This data describes a binding interaction between two proteins.

Sequence of the second protein:
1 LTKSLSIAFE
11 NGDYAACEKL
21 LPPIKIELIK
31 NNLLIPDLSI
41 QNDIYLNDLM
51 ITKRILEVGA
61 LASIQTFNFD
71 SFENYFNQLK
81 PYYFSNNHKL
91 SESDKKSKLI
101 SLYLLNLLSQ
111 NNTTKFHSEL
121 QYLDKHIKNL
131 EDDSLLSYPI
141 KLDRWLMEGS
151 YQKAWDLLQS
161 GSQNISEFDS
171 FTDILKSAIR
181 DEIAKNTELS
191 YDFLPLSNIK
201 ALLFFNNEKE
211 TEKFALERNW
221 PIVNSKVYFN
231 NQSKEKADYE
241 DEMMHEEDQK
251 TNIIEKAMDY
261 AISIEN

Sequence of the first protein:
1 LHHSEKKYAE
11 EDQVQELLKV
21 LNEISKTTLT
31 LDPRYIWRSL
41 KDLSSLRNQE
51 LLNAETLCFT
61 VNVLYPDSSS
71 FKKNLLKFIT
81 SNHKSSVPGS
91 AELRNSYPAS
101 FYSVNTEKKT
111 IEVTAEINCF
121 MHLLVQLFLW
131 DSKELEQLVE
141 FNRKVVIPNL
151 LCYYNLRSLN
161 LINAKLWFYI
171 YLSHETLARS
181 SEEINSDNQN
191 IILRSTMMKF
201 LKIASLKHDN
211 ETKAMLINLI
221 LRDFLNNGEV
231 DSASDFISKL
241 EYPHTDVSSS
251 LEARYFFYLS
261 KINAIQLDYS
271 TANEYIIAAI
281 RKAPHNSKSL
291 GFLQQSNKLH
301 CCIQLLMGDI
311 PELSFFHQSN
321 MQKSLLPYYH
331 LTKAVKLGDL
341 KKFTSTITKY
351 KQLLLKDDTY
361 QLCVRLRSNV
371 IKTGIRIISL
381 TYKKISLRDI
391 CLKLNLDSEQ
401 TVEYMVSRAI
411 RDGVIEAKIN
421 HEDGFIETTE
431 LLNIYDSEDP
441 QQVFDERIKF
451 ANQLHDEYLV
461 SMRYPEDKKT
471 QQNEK

Contacts between the two chains:
Residue R365 in the first protein contacts residue R144 in the second protein (closest heavy-atom distance 3.4 Å).
Residue V230 in the first protein contacts residue S118 in the second protein (closest heavy-atom distance 3.6 Å).
Residue S407 in the first protein interacts with residue T187 in the second protein (closest heavy-atom distance 3.8 Å).
Residue R408 in the first protein is in contact with residue M147 in the second protein (closest heavy-atom distance 3.6 Å).
Residue Q442 in the first protein is in contact with residue K256 in the second protein (closest heavy-atom distance 3.3 Å).
Residue R411 in the first protein contacts residue N186 in the second protein (closest heavy-atom distance 3.2 Å).
Residue E422 in the first protein interacts with residue F193 in the second protein (closest heavy-atom distance 3.3 Å).
Residue H421 in the first protein contacts residue Y191 in the second protein (closest heavy-atom distance 3.7 Å).
Residue I371 in the first protein is in contact with residue E148 in the second protein (closest heavy-atom distance 3.6 Å).
Residue R411 in the first protein is in contact with residue K185 in the second protein (closest heavy-atom distance 3.7 Å).
Residue D187 in the first protein interacts with residue N86 in the second protein (closest heavy-atom distance 3.3 Å).
Residue Y404 in the first protein is in contact with residue Q152 in the second protein (closest heavy-atom distance 3.8 Å).
Residue H421 in the first protein interacts with residue L194 in the second protein (closest heavy-atom distance 3.3 Å).
Residue Q441 in the first protein interacts with residue K256 in the second protein (closest heavy-atom distance 3.5 Å).
Residue I410 in the first protein is in contact with residue L189 in the second protein (closest heavy-atom distance 3.8 Å).
Residue I184 in the first protein contacts residue N86 in the second protein (closest heavy-atom distance 3.4 Å).
Residue I184 in the first protein contacts residue K89 in the second protein (closest heavy-atom distance 3.6 Å).
Residue G228 in the first protein interacts with residue Y122 in the second protein (closest heavy-atom distance 3.5 Å).
Residue Q361 in the first protein interacts with residue Q121 in the second protein (closest heavy-atom distance 3.8 Å).
Residue N188 in the first protein contacts residue S39 in the second protein (closest heavy-atom distance 3.5 Å).
Residue Q400 in the first protein is in contact with residue L202 in the second protein (closest heavy-atom distance 3.6 Å).
Residue L267 in the first protein contacts residue H117 in the second protein (closest heavy-atom distance 3.4 Å).
Residue S368 in the first protein contacts residue R144 in the second protein (closest heavy-atom distance 3.4 Å).
Residue G228 in the first protein interacts with residue Q121 in the second protein (closest heavy-atom distance 3.8 Å).
Residue I419 in the first protein interacts with residue Y191 in the second protein (closest heavy-atom distance 3.8 Å).
Residue R367 in the first protein interacts with residue E148 in the second protein (closest heavy-atom distance 3.8 Å).
Residue I265 in the first protein is in contact with residue H117 in the second protein (closest heavy-atom distance 3.3 Å).
Residue R408 in the first protein contacts residue G149 in the second protein (closest heavy-atom distance 3.7 Å).
Residue I410 in the first protein contacts residue S190 in the second protein (closest heavy-atom distance 3.5 Å).
Residue R408 in the first protein is in contact with residue N186 in the second protein (closest heavy-atom distance 3.6 Å).
Residue D445 in the first protein is in contact with residue Y260 in the second protein (closest heavy-atom distance 3.3 Å).
Residue R365 in the first protein is in contact with residue D143 in the second protein (closest heavy-atom distance 3.6 Å).
Residue S398 in the first protein is in contact with residue Q152 in the second protein (closest heavy-atom distance 3.7 Å).
Residue T401 in the first protein interacts with residue Q152 in the second protein (closest heavy-atom distance 3.1 Å).
Residue R365 in the first protein is in contact with residue H117 in the second protein (closest heavy-atom distance 3.4 Å).
Residue R367 in the first protein is in contact with residue R144 in the second protein (closest heavy-atom distance 3.6 Å).
Residue N188 in the first protein is in contact with residue N86 in the second protein (closest heavy-atom distance 3.6 Å).
Residue Y404 in the first protein interacts with residue L202 in the second protein (closest heavy-atom distance 3.5 Å).
Residue M405 in the first protein interacts with residue E148 in the second protein (closest heavy-atom distance 3.1 Å).
Residue E403 in the first protein contacts residue L202 in the second protein (closest heavy-atom distance 3.5 Å).
Residue D397 in the first protein contacts residue K153 in the second protein (closest heavy-atom distance 3.6 Å).
Residue Q400 in the first protein is in contact with residue Q152 in the second protein (closest heavy-atom distance 3.8 Å).
Residue S407 in the first protein is in contact with residue N186 in the second protein (closest heavy-atom distance 3.3 Å).
Residue Y404 in the first protein interacts with residue F204 in the second protein (closest heavy-atom distance 3.8 Å).
Residue Y404 in the first protein interacts with residue G149 in the second protein (closest heavy-atom distance 3.5 Å).
Residue E183 in the first protein interacts with residue N87 in the second protein (closest heavy-atom distance 3.6 Å).
Residue H421 in the first protein is in contact with residue N198 in the second protein (closest heavy-atom distance 3.6 Å).
Residue K418 in the first protein interacts with residue S190 in the second protein (closest heavy-atom distance 3.8 Å).
Residue R408 in the first protein is in contact with residue E148 in the second protein (closest heavy-atom distance 3.8 Å).
Residue S368 in the first protein is in contact with residue M147 in the second protein (closest heavy-atom distance 2.9 Å).
Residue N227 in the first protein contacts residue K125 in the second protein (closest heavy-atom distance 3.4 Å).
Residue I448 in the first protein interacts with residue Y260 in the second protein (closest heavy-atom distance 3.6 Å).
Residue E182 in the first protein contacts residue N87 in the second protein (closest heavy-atom distance 3.8 Å).
Residue V364 in the first protein contacts residue R144 in the second protein (closest heavy-atom distance 3.2 Å).
Residue Q266 in the first protein interacts with residue T114 in the second protein (closest heavy-atom distance 3.5 Å).
Residue D187 in the first protein contacts residue F84 in the second protein (closest heavy-atom distance 3.7 Å).
Residue S407 in the first protein interacts with residue S190 in the second protein (closest heavy-atom distance 3.3 Å).
Residue I419 in the first protein interacts with residue S190 in the second protein (closest heavy-atom distance 2.8 Å).
Residue I184 in the first protein contacts residue Q41 in the second protein (closest heavy-atom distance 3.4 Å).
Residue N227 in the first protein interacts with residue Y122 in the second protein (closest heavy-atom distance 3.5 Å).